Sequence of chain B:
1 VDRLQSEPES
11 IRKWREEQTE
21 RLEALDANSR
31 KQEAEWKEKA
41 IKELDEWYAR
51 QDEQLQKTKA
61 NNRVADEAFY

Sequence of chain A:
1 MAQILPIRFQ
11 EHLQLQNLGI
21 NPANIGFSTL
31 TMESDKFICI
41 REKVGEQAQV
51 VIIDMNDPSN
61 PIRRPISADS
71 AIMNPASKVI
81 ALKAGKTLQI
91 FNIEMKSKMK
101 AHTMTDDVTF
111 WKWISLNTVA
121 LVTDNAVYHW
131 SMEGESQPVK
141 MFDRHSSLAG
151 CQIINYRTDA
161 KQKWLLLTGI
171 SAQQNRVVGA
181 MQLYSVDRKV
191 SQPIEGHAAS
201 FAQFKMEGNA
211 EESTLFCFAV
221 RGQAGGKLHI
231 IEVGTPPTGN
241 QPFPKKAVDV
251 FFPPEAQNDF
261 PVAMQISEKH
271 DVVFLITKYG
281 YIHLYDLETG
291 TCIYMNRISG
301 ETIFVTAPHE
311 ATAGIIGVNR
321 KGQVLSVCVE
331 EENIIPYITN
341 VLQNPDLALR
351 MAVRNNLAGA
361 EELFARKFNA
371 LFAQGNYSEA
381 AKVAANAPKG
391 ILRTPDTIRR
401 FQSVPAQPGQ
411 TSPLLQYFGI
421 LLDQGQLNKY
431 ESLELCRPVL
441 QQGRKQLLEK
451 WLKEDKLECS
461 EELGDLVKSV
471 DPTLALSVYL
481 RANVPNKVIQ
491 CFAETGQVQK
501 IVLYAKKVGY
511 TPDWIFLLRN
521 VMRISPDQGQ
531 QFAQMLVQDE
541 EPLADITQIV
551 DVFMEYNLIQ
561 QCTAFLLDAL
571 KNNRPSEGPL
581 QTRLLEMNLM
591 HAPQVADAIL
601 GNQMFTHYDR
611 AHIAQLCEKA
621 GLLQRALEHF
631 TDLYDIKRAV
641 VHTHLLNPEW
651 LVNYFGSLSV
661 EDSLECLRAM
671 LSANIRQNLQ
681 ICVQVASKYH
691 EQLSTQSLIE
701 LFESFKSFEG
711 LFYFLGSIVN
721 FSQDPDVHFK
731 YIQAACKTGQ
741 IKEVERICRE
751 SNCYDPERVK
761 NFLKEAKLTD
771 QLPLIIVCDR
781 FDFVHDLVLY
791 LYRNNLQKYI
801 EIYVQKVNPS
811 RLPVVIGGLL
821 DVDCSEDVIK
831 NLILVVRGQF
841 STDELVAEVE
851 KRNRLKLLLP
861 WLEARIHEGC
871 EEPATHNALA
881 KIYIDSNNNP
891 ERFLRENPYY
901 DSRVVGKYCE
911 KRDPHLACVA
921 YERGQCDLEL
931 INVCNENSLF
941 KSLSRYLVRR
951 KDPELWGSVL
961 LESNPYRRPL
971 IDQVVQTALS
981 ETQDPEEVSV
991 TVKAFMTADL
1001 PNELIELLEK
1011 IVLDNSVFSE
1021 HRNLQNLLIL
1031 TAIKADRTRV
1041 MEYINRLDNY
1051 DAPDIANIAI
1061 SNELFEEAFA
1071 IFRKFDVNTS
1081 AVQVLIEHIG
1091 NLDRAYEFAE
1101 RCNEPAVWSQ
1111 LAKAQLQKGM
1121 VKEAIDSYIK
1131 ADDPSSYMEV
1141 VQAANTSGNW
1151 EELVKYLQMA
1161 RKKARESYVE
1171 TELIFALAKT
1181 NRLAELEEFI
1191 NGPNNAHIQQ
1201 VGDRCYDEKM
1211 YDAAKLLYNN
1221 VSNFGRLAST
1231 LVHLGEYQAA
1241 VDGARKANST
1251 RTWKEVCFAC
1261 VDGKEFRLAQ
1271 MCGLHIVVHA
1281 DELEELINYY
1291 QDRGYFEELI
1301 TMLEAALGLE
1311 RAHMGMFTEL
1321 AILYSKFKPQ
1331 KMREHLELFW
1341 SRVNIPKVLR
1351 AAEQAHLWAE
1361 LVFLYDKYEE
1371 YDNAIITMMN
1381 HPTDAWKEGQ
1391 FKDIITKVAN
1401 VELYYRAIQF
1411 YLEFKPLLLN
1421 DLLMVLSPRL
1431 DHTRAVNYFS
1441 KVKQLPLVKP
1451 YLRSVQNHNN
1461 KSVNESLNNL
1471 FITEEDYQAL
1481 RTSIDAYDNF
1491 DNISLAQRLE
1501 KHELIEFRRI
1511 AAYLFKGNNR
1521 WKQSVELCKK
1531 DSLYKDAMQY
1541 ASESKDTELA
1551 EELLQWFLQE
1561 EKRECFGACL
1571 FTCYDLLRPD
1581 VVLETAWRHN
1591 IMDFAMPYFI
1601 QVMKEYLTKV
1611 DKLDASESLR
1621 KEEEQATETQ

Interface contacts:
Residue L1504 in chain A interacts with residue N61 in chain B (closest heavy-atom distance 4.6 Å).

The following describes two proteins that form a bound complex.